These two protein chains interact to form a complex.

Interface contacts:
Residue N3 in the second protein contacts residue T133 in the first protein (closest heavy-atom distance 4.3 Å).
Residue H6 in the second protein interacts with residue S136 in the first protein (closest heavy-atom distance 3.9 Å).
Residue N4 in the second protein interacts with residue T133 in the first protein (closest heavy-atom distance 4.5 Å).
Residue N3 in the second protein interacts with residue F132 in the first protein (closest heavy-atom distance 4.0 Å).
Residue W8 in the second protein interacts with residue E141 in the first protein (closest heavy-atom distance 4.7 Å).
Residue N4 in the second protein contacts residue W131 in the first protein (closest heavy-atom distance 4.3 Å).
Residue N3 in the second protein is in contact with residue D134 in the first protein (closest heavy-atom distance 4.7 Å).
Residue D2 in the second protein contacts residue W131 in the first protein (closest heavy-atom distance 3.5 Å).
Residue N3 in the second protein contacts residue W131 in the first protein (closest heavy-atom distance 2.9 Å).

Sequence of the second protein:
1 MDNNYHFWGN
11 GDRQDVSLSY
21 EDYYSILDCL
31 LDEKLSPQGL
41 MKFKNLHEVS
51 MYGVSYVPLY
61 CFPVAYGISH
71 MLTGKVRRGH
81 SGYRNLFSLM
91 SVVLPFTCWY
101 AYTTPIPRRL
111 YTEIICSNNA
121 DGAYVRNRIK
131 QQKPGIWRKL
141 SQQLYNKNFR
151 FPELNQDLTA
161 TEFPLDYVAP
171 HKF

Sequence of the first protein:
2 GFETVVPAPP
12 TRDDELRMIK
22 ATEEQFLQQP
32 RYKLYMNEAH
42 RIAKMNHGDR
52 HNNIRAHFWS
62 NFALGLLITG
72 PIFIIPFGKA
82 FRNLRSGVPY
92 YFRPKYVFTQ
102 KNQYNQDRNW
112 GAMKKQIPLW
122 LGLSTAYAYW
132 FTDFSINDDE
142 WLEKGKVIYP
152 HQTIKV